Sequence of chain A:
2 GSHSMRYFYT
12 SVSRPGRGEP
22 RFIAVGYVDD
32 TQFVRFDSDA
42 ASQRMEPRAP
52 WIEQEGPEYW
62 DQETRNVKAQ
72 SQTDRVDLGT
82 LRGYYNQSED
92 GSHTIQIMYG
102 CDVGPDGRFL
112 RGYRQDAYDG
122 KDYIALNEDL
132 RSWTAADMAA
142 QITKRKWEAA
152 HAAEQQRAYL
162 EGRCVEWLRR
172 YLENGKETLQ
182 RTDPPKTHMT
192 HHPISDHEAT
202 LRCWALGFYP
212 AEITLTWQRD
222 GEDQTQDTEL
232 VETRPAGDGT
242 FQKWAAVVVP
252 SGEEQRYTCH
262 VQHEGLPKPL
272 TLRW

Contacts between the two chains:
Residue R164 in chain A contacts residue Q4 in chain B (closest heavy-atom distance 4.2 Å).
Residue V77 in chain A contacts residue T8 in chain B (closest heavy-atom distance 3.8 Å).
Residue Y172 in chain A is in contact with residue A1 in chain B (closest heavy-atom distance 2.6 Å).
Residue D78 in chain A contacts residue T8 in chain B (closest heavy-atom distance 3.6 Å).
Residue E64 in chain A is in contact with residue I2 in chain B (closest heavy-atom distance 3.1 Å).
Residue I125 in chain A contacts residue K9 in chain B (closest heavy-atom distance 4.6 Å).
Residue I143 in chain A is in contact with residue K9 in chain B (closest heavy-atom distance 4.8 Å).
Residue W134 in chain A contacts residue M7 in chain B (closest heavy-atom distance 4.7 Å).
Residue Y10 in chain A is in contact with residue I2 in chain B (closest heavy-atom distance 3.5 Å).
Residue W148 in chain A interacts with residue K9 in chain B (closest heavy-atom distance 3.8 Å).
Residue Q71 in chain A contacts residue S6 in chain B (closest heavy-atom distance 3.1 Å).
Residue Y10 in chain A contacts residue F3 in chain B (closest heavy-atom distance 4.6 Å).
Residue T81 in chain A contacts residue K9 in chain B (closest heavy-atom distance 3.5 Å).
Residue Q157 in chain A is in contact with residue M7 in chain B (closest heavy-atom distance 3.4 Å).
Residue R115 in chain A interacts with residue M7 in chain B (closest heavy-atom distance 4.6 Å).
Residue R115 in chain A interacts with residue K9 in chain B (closest heavy-atom distance 4.5 Å).
Residue T74 in chain A is in contact with residue T8 in chain B (closest heavy-atom distance 4.2 Å).
Residue Y85 in chain A is in contact with residue K9 in chain B (closest heavy-atom distance 2.7 Å).
Residue M46 in chain A interacts with residue I2 in chain B (closest heavy-atom distance 3.7 Å).
Residue Y100 in chain A interacts with residue F3 in chain B (closest heavy-atom distance 2.9 Å).
Residue I98 in chain A contacts residue K9 in chain B (closest heavy-atom distance 4.1 Å).
Residue W148 in chain A interacts with residue M7 in chain B (closest heavy-atom distance 3.8 Å).
Residue A153 in chain A contacts residue M7 in chain B (closest heavy-atom distance 3.8 Å).
Residue I96 in chain A is in contact with residue K9 in chain B (closest heavy-atom distance 4.0 Å).
Residue Y160 in chain A interacts with residue Q4 in chain B (closest heavy-atom distance 5.0 Å).
Residue D117 in chain A is in contact with residue K9 in chain B (closest heavy-atom distance 2.8 Å).
Residue Q156 in chain A interacts with residue M7 in chain B (closest heavy-atom distance 4.3 Å).
Residue V68 in chain A contacts residue I2 in chain B (closest heavy-atom distance 3.5 Å).
Residue L82 in chain A contacts residue K9 in chain B (closest heavy-atom distance 4.2 Å).
Residue R164 in chain A contacts residue I2 in chain B (closest heavy-atom distance 2.7 Å).
Residue N67 in chain A contacts residue Q4 in chain B (closest heavy-atom distance 3.5 Å).
Residue Y160 in chain A is in contact with residue I2 in chain B (closest heavy-atom distance 3.9 Å).
Residue Y160 in chain A is in contact with residue A1 in chain B (closest heavy-atom distance 2.7 Å).
Residue Q156 in chain A contacts residue F3 in chain B (closest heavy-atom distance 3.3 Å).
Residue T74 in chain A interacts with residue S6 in chain B (closest heavy-atom distance 3.6 Å).
Residue T74 in chain A is in contact with residue M7 in chain B (closest heavy-atom distance 3.8 Å).
Residue R115 in chain A is in contact with residue F3 in chain B (closest heavy-atom distance 4.6 Å).
Residue D78 in chain A is in contact with residue M7 in chain B (closest heavy-atom distance 4.3 Å).
Residue Y60 in chain A contacts residue A1 in chain B (closest heavy-atom distance 4.3 Å).
Residue Y8 in chain A is in contact with residue I2 in chain B (closest heavy-atom distance 3.4 Å).
Residue Y8 in chain A interacts with residue A1 in chain B (closest heavy-atom distance 3.1 Å).
Residue E64 in chain A is in contact with residue A1 in chain B (closest heavy-atom distance 3.4 Å).
Residue R164 in chain A contacts residue A1 in chain B (closest heavy-atom distance 3.5 Å).
Residue Y100 in chain A interacts with residue I2 in chain B (closest heavy-atom distance 3.2 Å).
Residue M6 in chain A interacts with residue A1 in chain B (closest heavy-atom distance 3.8 Å).
Residue K147 in chain A interacts with residue T8 in chain B (closest heavy-atom distance 4.0 Å).
Residue W148 in chain A contacts residue T8 in chain B (closest heavy-atom distance 3.1 Å).
Residue W168 in chain A is in contact with residue A1 in chain B (closest heavy-atom distance 3.6 Å).
Residue Y124 in chain A interacts with residue K9 in chain B (closest heavy-atom distance 4.2 Å).
Residue R164 in chain A is in contact with residue F3 in chain B (closest heavy-atom distance 4.5 Å).
Residue Y160 in chain A is in contact with residue F3 in chain B (closest heavy-atom distance 3.6 Å).
Residue Q63 in chain A is in contact with residue A1 in chain B (closest heavy-atom distance 4.0 Å).
Residue Q156 in chain A contacts residue S5 in chain B (closest heavy-atom distance 3.1 Å).
Residue T144 in chain A contacts residue K9 in chain B (closest heavy-atom distance 2.8 Å).
Residue R115 in chain A interacts with residue S6 in chain B (closest heavy-atom distance 3.7 Å).
Residue N67 in chain A contacts residue I2 in chain B (closest heavy-atom distance 3.5 Å).
Residue D78 in chain A is in contact with residue K9 in chain B (closest heavy-atom distance 2.9 Å).
Residue Q157 in chain A contacts residue F3 in chain B (closest heavy-atom distance 3.5 Å).
Residue K147 in chain A interacts with residue K9 in chain B (closest heavy-atom distance 3.1 Å).

These two protein chains interact to form a complex.

Sequence of chain B:
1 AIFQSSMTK